Contacts between the two chains:
Residue R98 in protein 2 interacts with residue K87 in protein 1 (closest heavy-atom distance 3.5 Å).
Residue L74 in protein 2 is in contact with residue E72 in protein 1 (closest heavy-atom distance 3.7 Å).
Residue L89 in protein 2 is in contact with residue L40 in protein 1 (closest heavy-atom distance 4.4 Å).
Residue K97 in protein 2 contacts residue G90 in protein 1 (closest heavy-atom distance 3.6 Å).
Residue K87 in protein 2 is in contact with residue R98 in protein 1 (closest heavy-atom distance 3.5 Å).
Residue G90 in protein 2 is in contact with residue R98 in protein 1 (closest heavy-atom distance 3.0 Å).
Residue G94 in protein 2 interacts with residue G94 in protein 1 (closest heavy-atom distance 4.6 Å).
Residue R98 in protein 2 contacts residue G90 in protein 1 (closest heavy-atom distance 3.0 Å).
Residue I73 in protein 2 interacts with residue I73 in protein 1 (closest heavy-atom distance 4.6 Å).
Residue L40 in protein 2 is in contact with residue L74 in protein 1 (closest heavy-atom distance 3.7 Å).
Residue A96 in protein 2 contacts residue L89 in protein 1 (closest heavy-atom distance 4.1 Å).
Residue S86 in protein 2 contacts residue R98 in protein 1 (closest heavy-atom distance 2.5 Å).
Residue L89 in protein 2 is in contact with residue L89 in protein 1 (closest heavy-atom distance 4.6 Å).
Residue E76 in protein 2 is in contact with residue E72 in protein 1 (closest heavy-atom distance 2.8 Å).
Residue E72 in protein 2 contacts residue E76 in protein 1 (closest heavy-atom distance 2.8 Å).
Residue S86 in protein 2 is in contact with residue L74 in protein 1 (closest heavy-atom distance 5.0 Å).
Residue L89 in protein 2 is in contact with residue L74 in protein 1 (closest heavy-atom distance 4.8 Å).
Residue L40 in protein 2 contacts residue L40 in protein 1 (closest heavy-atom distance 4.6 Å).
Residue G90 in protein 2 contacts residue V82 in protein 1 (closest heavy-atom distance 4.2 Å).
Residue R98 in protein 2 interacts with residue L91 in protein 1 (closest heavy-atom distance 3.6 Å).
Residue I84 in protein 2 interacts with residue L74 in protein 1 (closest heavy-atom distance 3.7 Å).
Residue S86 in protein 2 interacts with residue E76 in protein 1 (closest heavy-atom distance 4.2 Å).
Residue R98 in protein 2 is in contact with residue L89 in protein 1 (closest heavy-atom distance 2.9 Å).
Residue L40 in protein 2 interacts with residue L89 in protein 1 (closest heavy-atom distance 4.4 Å).
Residue P93 in protein 2 interacts with residue P93 in protein 1 (closest heavy-atom distance 3.9 Å).
Residue A96 in protein 2 is in contact with residue G90 in protein 1 (closest heavy-atom distance 3.5 Å).
Residue L89 in protein 2 is in contact with residue R98 in protein 1 (closest heavy-atom distance 2.9 Å).
Residue R98 in protein 2 is in contact with residue S86 in protein 1 (closest heavy-atom distance 2.5 Å).
Residue L89 in protein 2 interacts with residue V82 in protein 1 (closest heavy-atom distance 3.8 Å).
Residue E72 in protein 2 interacts with residue L74 in protein 1 (closest heavy-atom distance 3.7 Å).
Residue E76 in protein 2 contacts residue I38 in protein 1 (closest heavy-atom distance 3.4 Å).
Residue S86 in protein 2 interacts with residue L77 in protein 1 (closest heavy-atom distance 3.7 Å).
Residue P93 in protein 2 interacts with residue G94 in protein 1 (closest heavy-atom distance 3.9 Å).
Residue G90 in protein 2 is in contact with residue K97 in protein 1 (closest heavy-atom distance 3.6 Å).
Residue L91 in protein 2 is in contact with residue R98 in protein 1 (closest heavy-atom distance 3.6 Å).
Residue G90 in protein 2 interacts with residue A96 in protein 1 (closest heavy-atom distance 3.5 Å).
Residue V82 in protein 2 contacts residue G90 in protein 1 (closest heavy-atom distance 4.2 Å).
Residue I38 in protein 2 interacts with residue E76 in protein 1 (closest heavy-atom distance 3.4 Å).
Residue R98 in protein 2 is in contact with residue V88 in protein 1 (closest heavy-atom distance 4.2 Å).
Residue L74 in protein 2 contacts residue L40 in protein 1 (closest heavy-atom distance 3.7 Å).
Residue E76 in protein 2 contacts residue K70 in protein 1 (closest heavy-atom distance 3.9 Å).
Residue K70 in protein 2 interacts with residue E76 in protein 1 (closest heavy-atom distance 3.9 Å).
Residue V88 in protein 2 interacts with residue R98 in protein 1 (closest heavy-atom distance 4.2 Å).
Residue L89 in protein 2 contacts residue A96 in protein 1 (closest heavy-atom distance 4.1 Å).
Residue L74 in protein 2 is in contact with residue I38 in protein 1 (closest heavy-atom distance 4.2 Å).
Residue L74 in protein 2 contacts residue S86 in protein 1 (closest heavy-atom distance 5.0 Å).
Residue G94 in protein 2 is in contact with residue P93 in protein 1 (closest heavy-atom distance 3.9 Å).
Residue L74 in protein 2 interacts with residue I84 in protein 1 (closest heavy-atom distance 3.7 Å).
Residue L74 in protein 2 contacts residue L89 in protein 1 (closest heavy-atom distance 4.8 Å).
Residue L89 in protein 2 is in contact with residue L77 in protein 1 (closest heavy-atom distance 5.0 Å).
Residue L77 in protein 2 is in contact with residue L89 in protein 1 (closest heavy-atom distance 5.0 Å).
Residue E76 in protein 2 contacts residue S86 in protein 1 (closest heavy-atom distance 4.2 Å).
Residue V82 in protein 2 is in contact with residue L89 in protein 1 (closest heavy-atom distance 3.8 Å).
Residue L77 in protein 2 contacts residue S86 in protein 1 (closest heavy-atom distance 3.7 Å).
Residue I38 in protein 2 interacts with residue L74 in protein 1 (closest heavy-atom distance 4.2 Å).

These two protein chains interact to form a complex.

Sequence of protein 1:
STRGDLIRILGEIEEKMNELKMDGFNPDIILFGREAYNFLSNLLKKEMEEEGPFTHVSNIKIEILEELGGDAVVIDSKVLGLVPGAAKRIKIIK

Sequence of protein 2:
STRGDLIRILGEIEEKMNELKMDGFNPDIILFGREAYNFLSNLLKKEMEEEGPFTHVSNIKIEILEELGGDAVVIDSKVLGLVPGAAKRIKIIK